Sequence of the second protein:
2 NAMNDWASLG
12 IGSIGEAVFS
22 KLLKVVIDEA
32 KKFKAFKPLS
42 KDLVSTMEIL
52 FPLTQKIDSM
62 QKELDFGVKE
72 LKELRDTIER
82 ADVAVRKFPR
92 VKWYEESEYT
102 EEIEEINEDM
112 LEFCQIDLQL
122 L

These two protein chains interact to form a complex.

Sequence of the first protein:
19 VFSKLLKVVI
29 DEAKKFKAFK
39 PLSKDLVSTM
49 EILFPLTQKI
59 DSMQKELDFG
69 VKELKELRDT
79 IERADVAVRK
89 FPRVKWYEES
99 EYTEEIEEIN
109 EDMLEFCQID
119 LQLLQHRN

Interface contacts:
Residue Y95 in the second protein is in contact with residue A36 in the first protein (closest heavy-atom distance 3.4 Å).
Residue W94 in the second protein interacts with residue F37 in the first protein (closest heavy-atom distance 3.8 Å).
Residue E96 in the second protein contacts residue A36 in the first protein (closest heavy-atom distance 4.4 Å).
Residue W94 in the second protein contacts residue V92 in the first protein (closest heavy-atom distance 3.2 Å).
Residue W94 in the second protein interacts with residue W94 in the first protein (closest heavy-atom distance 3.8 Å).
Residue K93 in the second protein is in contact with residue P90 in the first protein (closest heavy-atom distance 4.6 Å).
Residue E99 in the second protein interacts with residue K35 in the first protein (closest heavy-atom distance 4.8 Å).
Residue W94 in the second protein is in contact with residue F89 in the first protein (closest heavy-atom distance 3.9 Å).
Residue Y95 in the second protein contacts residue F34 in the first protein (closest heavy-atom distance 4.1 Å).
Residue Y95 in the second protein contacts residue F89 in the first protein (closest heavy-atom distance 3.5 Å).
Residue W94 in the second protein is in contact with residue E97 in the first protein (closest heavy-atom distance 3.4 Å).
Residue W94 in the second protein is in contact with residue K93 in the first protein (closest heavy-atom distance 4.2 Å).
Residue E99 in the second protein contacts residue A36 in the first protein (closest heavy-atom distance 3.7 Å).
Residue Y95 in the second protein is in contact with residue F37 in the first protein (closest heavy-atom distance 4.1 Å).